Residue-level contacts at the interface:
Residue F21 in chain A is in contact with residue Q127 in chain B (closest heavy-atom distance 3.5 Å).
Residue N2 in chain A is in contact with residue V103 in chain B (closest heavy-atom distance 2.8 Å).
Residue V130 in chain A contacts residue S11 in chain B (closest heavy-atom distance 3.9 Å).
Residue T131 in chain A is in contact with residue V5 in chain B (closest heavy-atom distance 3.2 Å).
Residue M106 in chain A is in contact with residue N2 in chain B (closest heavy-atom distance 3.7 Å).
Residue T102 in chain A contacts residue N2 in chain B (closest heavy-atom distance 3.2 Å).
Residue M1 in chain A contacts residue Q30 in chain B (closest heavy-atom distance 3.6 Å).
Residue A100 in chain A contacts residue N4 in chain B (closest heavy-atom distance 2.8 Å).
Residue T102 in chain A is in contact with residue N4 in chain B (closest heavy-atom distance 3.5 Å).
Residue F3 in chain A contacts residue Q30 in chain B (closest heavy-atom distance 3.1 Å).
Residue F3 in chain A is in contact with residue F31 in chain B (closest heavy-atom distance 3.5 Å).
Residue G6 in chain A contacts residue F33 in chain B (closest heavy-atom distance 3.6 Å).
Residue I13 in chain A contacts residue Q127 in chain B (closest heavy-atom distance 3.7 Å).
Residue F31 in chain A is in contact with residue V5 in chain B (closest heavy-atom distance 3.5 Å).
Residue P10 in chain A is in contact with residue T34 in chain B (closest heavy-atom distance 3.6 Å).
Residue N4 in chain A interacts with residue G101 in chain B (closest heavy-atom distance 3.1 Å).
Residue S11 in chain A interacts with residue S11 in chain B (closest heavy-atom distance 3.5 Å).
Residue A100 in chain A is in contact with residue G6 in chain B (closest heavy-atom distance 3.5 Å).
Residue N4 in chain A is in contact with residue T102 in chain B (closest heavy-atom distance 3.6 Å).
Residue K133 in chain A contacts residue V5 in chain B (closest heavy-atom distance 3.8 Å).
Residue G6 in chain A contacts residue A100 in chain B (closest heavy-atom distance 3.4 Å).
Residue F9 in chain A interacts with residue T131 in chain B (closest heavy-atom distance 3.7 Å).
Residue F33 in chain A is in contact with residue G6 in chain B (closest heavy-atom distance 3.8 Å).
Residue T129 in chain A is in contact with residue S11 in chain B (closest heavy-atom distance 3.2 Å).
Residue N2 in chain A interacts with residue M106 in chain B (closest heavy-atom distance 3.7 Å).
Residue F3 in chain A interacts with residue T102 in chain B (closest heavy-atom distance 3.9 Å).
Residue A100 in chain A interacts with residue V7 in chain B (closest heavy-atom distance 3.3 Å).
Residue G6 in chain A is in contact with residue T34 in chain B (closest heavy-atom distance 3.6 Å).
Residue F98 in chain A is in contact with residue F12 in chain B (closest heavy-atom distance 3.7 Å).
Residue V5 in chain A is in contact with residue T131 in chain B (closest heavy-atom distance 3.2 Å).
Residue T131 in chain A is in contact with residue F9 in chain B (closest heavy-atom distance 3.9 Å).
Residue C60 in chain A contacts residue D96 in chain B (closest heavy-atom distance 3.9 Å).
Residue T34 in chain A interacts with residue P10 in chain B (closest heavy-atom distance 3.7 Å).
Residue F98 in chain A contacts residue P10 in chain B (closest heavy-atom distance 3.5 Å).
Residue P104 in chain A interacts with residue N2 in chain B (closest heavy-atom distance 2.7 Å).
Residue F12 in chain A interacts with residue F98 in chain B (closest heavy-atom distance 3.5 Å).
Residue N2 in chain A interacts with residue F31 in chain B (closest heavy-atom distance 3.0 Å).
Residue I38 in chain A interacts with residue F21 in chain B (closest heavy-atom distance 3.5 Å).
Residue N2 in chain A interacts with residue Q30 in chain B (closest heavy-atom distance 3.6 Å).
Residue S11 in chain A is in contact with residue T129 in chain B (closest heavy-atom distance 2.2 Å).
Residue G32 in chain A contacts residue V5 in chain B (closest heavy-atom distance 3.3 Å).
Residue V103 in chain A is in contact with residue N2 in chain B (closest heavy-atom distance 2.9 Å).
Residue N2 in chain A contacts residue P104 in chain B (closest heavy-atom distance 3.3 Å).
Residue N2 in chain A interacts with residue T102 in chain B (closest heavy-atom distance 3.1 Å).
Residue Q30 in chain A contacts residue N2 in chain B (closest heavy-atom distance 3.6 Å).
Residue T34 in chain A contacts residue G6 in chain B (closest heavy-atom distance 3.5 Å).
Residue F31 in chain A is in contact with residue F3 in chain B (closest heavy-atom distance 3.5 Å).
Residue I13 in chain A is in contact with residue I13 in chain B (closest heavy-atom distance 3.5 Å).
Residue K36 in chain A contacts residue F12 in chain B (closest heavy-atom distance 3.7 Å).
Residue Q30 in chain A is in contact with residue M1 in chain B (closest heavy-atom distance 3.6 Å).
Residue T102 in chain A contacts residue F3 in chain B (closest heavy-atom distance 3.6 Å).
Residue F31 in chain A is in contact with residue N2 in chain B (closest heavy-atom distance 3.3 Å).
Residue S11 in chain A contacts residue T34 in chain B (closest heavy-atom distance 2.4 Å).
Residue G101 in chain A is in contact with residue N4 in chain B (closest heavy-atom distance 3.5 Å).
Residue I13 in chain A contacts residue T129 in chain B (closest heavy-atom distance 3.6 Å).
Residue N4 in chain A is in contact with residue A100 in chain B (closest heavy-atom distance 3.6 Å).
Residue F9 in chain A is in contact with residue F9 in chain B (closest heavy-atom distance 3.2 Å).
Residue F21 in chain A is in contact with residue I38 in chain B (closest heavy-atom distance 3.5 Å).
Residue V7 in chain A contacts residue A100 in chain B (closest heavy-atom distance 3.2 Å).
Residue T34 in chain A is in contact with residue S11 in chain B (closest heavy-atom distance 2.5 Å).

Sequence of chain B:
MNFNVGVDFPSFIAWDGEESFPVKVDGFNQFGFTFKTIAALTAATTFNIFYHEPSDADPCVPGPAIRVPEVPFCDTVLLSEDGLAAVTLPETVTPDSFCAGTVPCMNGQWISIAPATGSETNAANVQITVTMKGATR

Sequence of chain A:
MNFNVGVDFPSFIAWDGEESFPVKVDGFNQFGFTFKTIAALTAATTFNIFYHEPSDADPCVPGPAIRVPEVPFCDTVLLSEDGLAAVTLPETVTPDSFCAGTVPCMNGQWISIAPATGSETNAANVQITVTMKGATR

These two protein chains interact to form a complex.